Sequence of chain A:
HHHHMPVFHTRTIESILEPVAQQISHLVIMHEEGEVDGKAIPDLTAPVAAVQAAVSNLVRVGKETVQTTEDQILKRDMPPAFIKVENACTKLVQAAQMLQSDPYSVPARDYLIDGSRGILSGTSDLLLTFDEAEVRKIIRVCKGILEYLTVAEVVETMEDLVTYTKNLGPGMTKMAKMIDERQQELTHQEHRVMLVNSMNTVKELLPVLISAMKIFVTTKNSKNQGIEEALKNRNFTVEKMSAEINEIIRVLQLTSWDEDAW

Residue-level contacts at the interface:
Residue V28 in chain A contacts residue A122 in chain B (closest heavy-atom distance 4.2 Å).
Residue V36 in chain A interacts with residue G61 in chain B (closest heavy-atom distance 3.8 Å).
Residue I29 in chain A is in contact with residue I67 in chain B (closest heavy-atom distance 4.3 Å).
Residue V7 in chain A interacts with residue H144 in chain B (closest heavy-atom distance 4.0 Å).
Residue V7 in chain A contacts residue L117 in chain B (closest heavy-atom distance 3.9 Å).
Residue P6 in chain A interacts with residue Q113 in chain B (closest heavy-atom distance 3.4 Å).
Residue F8 in chain A interacts with residue I116 in chain B (closest heavy-atom distance 3.7 Å).
Residue W262 in chain A contacts residue Q147 in chain B (closest heavy-atom distance 3.5 Å).
Residue A21 in chain A is in contact with residue T119 in chain B (closest heavy-atom distance 3.5 Å).
Residue E14 in chain A contacts residue T109 in chain B (closest heavy-atom distance 3.5 Å).
Residue W262 in chain A is in contact with residue N148 in chain B (closest heavy-atom distance 2.9 Å).
Residue E14 in chain A interacts with residue T112 in chain B (closest heavy-atom distance 4.1 Å).
Residue I113 in chain A contacts residue T123 in chain B (closest heavy-atom distance 3.6 Å).
Residue V7 in chain A contacts residue Q113 in chain B (closest heavy-atom distance 3.4 Å).
Residue E32 in chain A is in contact with residue T62 in chain B (closest heavy-atom distance 3.5 Å).
Residue S25 in chain A is in contact with residue I67 in chain B (closest heavy-atom distance 3.9 Å).
Residue V28 in chain A contacts residue K63 in chain B (closest heavy-atom distance 3.9 Å).
Residue S25 in chain A interacts with residue T119 in chain B (closest heavy-atom distance 3.6 Å).
Residue D260 in chain A contacts residue H144 in chain B (closest heavy-atom distance 3.3 Å).
Residue M5 in chain A interacts with residue N148 in chain B (closest heavy-atom distance 3.2 Å).
Residue A21 in chain A interacts with residue I116 in chain B (closest heavy-atom distance 4.0 Å).
Residue L120 in chain A interacts with residue T119 in chain B (closest heavy-atom distance 4.1 Å).
Residue V28 in chain A interacts with residue T123 in chain B (closest heavy-atom distance 3.5 Å).
Residue W257 in chain A is in contact with residue E140 in chain B (closest heavy-atom distance 3.7 Å).
Residue E32 in chain A is in contact with residue K63 in chain B (closest heavy-atom distance 3.0 Å).
Residue I24 in chain A contacts residue T119 in chain B (closest heavy-atom distance 4.0 Å).
Residue V7 in chain A is in contact with residue M141 in chain B (closest heavy-atom distance 3.4 Å).
Residue E14 in chain A contacts residue I116 in chain B (closest heavy-atom distance 3.9 Å).
Residue S121 in chain A contacts residue E134 in chain B (closest heavy-atom distance 3.8 Å).
Residue E32 in chain A interacts with residue G61 in chain B (closest heavy-atom distance 3.5 Å).
Residue R117 in chain A contacts residue M124 in chain B (closest heavy-atom distance 3.8 Å).
Residue F8 in chain A is in contact with residue Q113 in chain B (closest heavy-atom distance 2.9 Å).
Residue F8 in chain A is in contact with residue L117 in chain B (closest heavy-atom distance 3.5 Å).
Residue H1 in chain A contacts residue Q151 in chain B (closest heavy-atom distance 4.0 Å).
Residue H3 in chain A interacts with residue R106 in chain B (closest heavy-atom distance 3.0 Å).
Residue V28 in chain A contacts residue I67 in chain B (closest heavy-atom distance 3.7 Å).
Residue H2 in chain A contacts residue Q151 in chain B (closest heavy-atom distance 3.0 Å).
Residue H3 in chain A is in contact with residue Q151 in chain B (closest heavy-atom distance 4.0 Å).
Residue S116 in chain A is in contact with residue T123 in chain B (closest heavy-atom distance 4.0 Å).
Residue E18 in chain A interacts with residue T112 in chain B (closest heavy-atom distance 3.4 Å).
Residue L120 in chain A is in contact with residue V120 in chain B (closest heavy-atom distance 4.2 Å).
Residue I24 in chain A contacts residue T123 in chain B (closest heavy-atom distance 3.9 Å).
Residue H3 in chain A is in contact with residue E155 in chain B (closest heavy-atom distance 3.0 Å).
Residue E33 in chain A is in contact with residue R64 in chain B (closest heavy-atom distance 3.2 Å).
Residue V36 in chain A is in contact with residue R64 in chain B (closest heavy-atom distance 3.7 Å).
Residue I113 in chain A is in contact with residue K63 in chain B (closest heavy-atom distance 3.5 Å).
Residue E32 in chain A interacts with residue R64 in chain B (closest heavy-atom distance 2.6 Å).
Residue H4 in chain A is in contact with residue H144 in chain B (closest heavy-atom distance 3.6 Å).
Residue W257 in chain A contacts residue H144 in chain B (closest heavy-atom distance 3.6 Å).
Residue M5 in chain A is in contact with residue H144 in chain B (closest heavy-atom distance 2.7 Å).
Residue W262 in chain A interacts with residue Q151 in chain B (closest heavy-atom distance 4.0 Å).
Residue H4 in chain A interacts with residue R106 in chain B (closest heavy-atom distance 3.7 Å).
Residue W262 in chain A interacts with residue H144 in chain B (closest heavy-atom distance 3.3 Å).
Residue D37 in chain A contacts residue R64 in chain B (closest heavy-atom distance 2.9 Å).
Residue E14 in chain A contacts residue Q113 in chain B (closest heavy-atom distance 2.9 Å).
Residue R117 in chain A is in contact with residue T123 in chain B (closest heavy-atom distance 2.8 Å).
Residue I29 in chain A contacts residue R64 in chain B (closest heavy-atom distance 3.6 Å).
Residue H4 in chain A contacts residue N148 in chain B (closest heavy-atom distance 3.2 Å).
Residue W257 in chain A is in contact with residue M141 in chain B (closest heavy-atom distance 3.4 Å).
Residue E18 in chain A contacts residue I116 in chain B (closest heavy-atom distance 3.7 Å).

The following describes two proteins that form a bound complex.

Sequence of chain B:
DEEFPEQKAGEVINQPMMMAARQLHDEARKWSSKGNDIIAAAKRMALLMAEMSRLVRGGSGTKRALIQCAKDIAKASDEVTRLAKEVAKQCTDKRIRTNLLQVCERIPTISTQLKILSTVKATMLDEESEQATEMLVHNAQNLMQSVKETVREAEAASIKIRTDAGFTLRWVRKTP